Interface contacts:
Residue L75 in protein 1 is in contact with residue L3 in protein 2 (closest heavy-atom distance 4.3 Å).
Residue E238 in protein 1 contacts residue L3 in protein 2 (closest heavy-atom distance 3.9 Å).
Residue I54 in protein 1 contacts residue L3 in protein 2 (closest heavy-atom distance 3.7 Å).
Residue E238 in protein 1 interacts with residue I2 in protein 2 (closest heavy-atom distance 3.3 Å).
Residue L68 in protein 1 interacts with residue L7 in protein 2 (closest heavy-atom distance 4.6 Å).
Residue I54 in protein 1 interacts with residue L6 in protein 2 (closest heavy-atom distance 3.7 Å).
Residue V51 in protein 1 contacts residue L6 in protein 2 (closest heavy-atom distance 3.7 Å).
Residue V72 in protein 1 is in contact with residue L7 in protein 2 (closest heavy-atom distance 3.8 Å).
Residue K58 in protein 1 contacts residue L6 in protein 2 (closest heavy-atom distance 2.7 Å).
Residue D234 in protein 1 contacts residue I2 in protein 2 (closest heavy-atom distance 4.8 Å).
Residue V72 in protein 1 contacts residue H4 in protein 2 (closest heavy-atom distance 3.5 Å).
Residue L235 in protein 1 contacts residue L3 in protein 2 (closest heavy-atom distance 4.5 Å).
Residue F63 in protein 1 interacts with residue L7 in protein 2 (closest heavy-atom distance 4.5 Å).
Residue E76 in protein 1 contacts residue L3 in protein 2 (closest heavy-atom distance 4.1 Å).
Residue L75 in protein 1 is in contact with residue L7 in protein 2 (closest heavy-atom distance 4.0 Å).
Residue Q71 in protein 1 interacts with residue L7 in protein 2 (closest heavy-atom distance 4.0 Å).
Residue I54 in protein 1 interacts with residue L7 in protein 2 (closest heavy-atom distance 3.7 Å).
Residue L235 in protein 1 interacts with residue I2 in protein 2 (closest heavy-atom distance 3.8 Å).
Residue L68 in protein 1 is in contact with residue H4 in protein 2 (closest heavy-atom distance 3.3 Å).
Residue E238 in protein 1 is in contact with residue K1 in protein 2 (closest heavy-atom distance 3.3 Å).
Residue K58 in protein 1 contacts residue L7 in protein 2 (closest heavy-atom distance 3.6 Å).
Residue N55 in protein 1 interacts with residue L6 in protein 2 (closest heavy-atom distance 4.3 Å).
Residue V72 in protein 1 interacts with residue L3 in protein 2 (closest heavy-atom distance 3.8 Å).
Residue M239 in protein 1 is in contact with residue L3 in protein 2 (closest heavy-atom distance 3.9 Å).

Sequence of protein 2:
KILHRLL

The following describes two proteins that form a bound complex.

Sequence of protein 1:
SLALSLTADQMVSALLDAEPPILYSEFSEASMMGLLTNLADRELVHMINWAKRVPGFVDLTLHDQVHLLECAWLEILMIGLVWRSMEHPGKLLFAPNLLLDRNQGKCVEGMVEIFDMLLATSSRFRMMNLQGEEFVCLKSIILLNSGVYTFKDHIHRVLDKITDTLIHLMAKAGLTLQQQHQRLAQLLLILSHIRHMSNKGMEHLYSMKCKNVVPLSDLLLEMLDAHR